Sequence of the second protein:
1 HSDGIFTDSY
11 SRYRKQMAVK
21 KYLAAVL

These two protein chains interact to form a complex.

Sequence of the first protein:
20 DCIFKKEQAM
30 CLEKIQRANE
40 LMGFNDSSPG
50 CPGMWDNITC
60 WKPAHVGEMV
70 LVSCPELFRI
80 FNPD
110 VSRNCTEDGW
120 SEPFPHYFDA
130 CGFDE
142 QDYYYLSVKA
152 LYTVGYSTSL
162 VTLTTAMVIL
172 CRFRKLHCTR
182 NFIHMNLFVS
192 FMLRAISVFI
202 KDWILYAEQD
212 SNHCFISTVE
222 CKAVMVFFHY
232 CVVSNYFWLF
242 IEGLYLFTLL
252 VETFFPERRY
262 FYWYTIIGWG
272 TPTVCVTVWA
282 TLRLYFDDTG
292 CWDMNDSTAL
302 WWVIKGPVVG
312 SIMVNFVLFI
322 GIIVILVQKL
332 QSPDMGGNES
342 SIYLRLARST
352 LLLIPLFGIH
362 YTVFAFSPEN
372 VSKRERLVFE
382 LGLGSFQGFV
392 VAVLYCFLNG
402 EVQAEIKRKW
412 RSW

Residue-level contacts at the interface:
Residue N296 in the first protein interacts with residue G4 in the second protein (closest heavy-atom distance 3.6 Å).
Residue W302 in the first protein contacts residue H1 in the second protein (closest heavy-atom distance 3.5 Å).
Residue L378 in the first protein is in contact with residue F6 in the second protein (closest heavy-atom distance 3.6 Å).
Residue Y237 in the first protein contacts residue S2 in the second protein (closest heavy-atom distance 4.0 Å).
Residue F216 in the first protein contacts residue K15 in the second protein (closest heavy-atom distance 3.5 Å).
Residue K374 in the first protein interacts with residue S9 in the second protein (closest heavy-atom distance 3.4 Å).
Residue I79 in the first protein interacts with residue K15 in the second protein (closest heavy-atom distance 3.9 Å).
Residue M295 in the first protein interacts with residue S11 in the second protein (closest heavy-atom distance 3.7 Å).
Residue F80 in the first protein contacts residue V19 in the second protein (closest heavy-atom distance 3.4 Å).
Residue L382 in the first protein interacts with residue F6 in the second protein (closest heavy-atom distance 3.7 Å).
Residue D297 in the first protein interacts with residue R12 in the second protein (closest heavy-atom distance 2.9 Å).
Residue L147 in the first protein interacts with residue Y10 in the second protein (closest heavy-atom distance 3.6 Å).
Residue Y153 in the first protein is in contact with residue F6 in the second protein (closest heavy-atom distance 3.1 Å).
Residue K150 in the first protein interacts with residue Y10 in the second protein (closest heavy-atom distance 4.1 Å).
Residue Q210 in the first protein contacts residue R14 in the second protein (closest heavy-atom distance 3.3 Å).
Residue Y146 in the first protein contacts residue S9 in the second protein (closest heavy-atom distance 3.4 Å).
Residue M295 in the first protein is in contact with residue R12 in the second protein (closest heavy-atom distance 3.9 Å).
Residue L382 in the first protein is in contact with residue D3 in the second protein (closest heavy-atom distance 3.2 Å).
Residue Y207 in the first protein contacts residue T7 in the second protein (closest heavy-atom distance 3.1 Å).
Residue L76 in the first protein interacts with residue V19 in the second protein (closest heavy-atom distance 3.9 Å).
Residue L206 in the first protein contacts residue T7 in the second protein (closest heavy-atom distance 4.0 Å).
Residue R377 in the first protein contacts residue I5 in the second protein (closest heavy-atom distance 3.7 Å).
Residue Y157 in the first protein is in contact with residue D3 in the second protein (closest heavy-atom distance 3.3 Å).
Residue Y207 in the first protein contacts residue Y10 in the second protein (closest heavy-atom distance 3.4 Å).
Residue I79 in the first protein is in contact with residue Q16 in the second protein (closest heavy-atom distance 3.1 Å).
Residue H230 in the first protein is in contact with residue H1 in the second protein (closest heavy-atom distance 3.5 Å).
Residue L378 in the first protein interacts with residue S2 in the second protein (closest heavy-atom distance 3.9 Å).
Residue R195 in the first protein contacts residue D3 in the second protein (closest heavy-atom distance 2.5 Å).
Residue D143 in the first protein interacts with residue Y13 in the second protein (closest heavy-atom distance 3.3 Å).
Residue V233 in the first protein is in contact with residue H1 in the second protein (closest heavy-atom distance 3.4 Å).
Residue V233 in the first protein contacts residue D3 in the second protein (closest heavy-atom distance 4.0 Å).
Residue K24 in the first protein contacts residue Y22 in the second protein (closest heavy-atom distance 3.5 Å).
Residue F229 in the first protein contacts residue D3 in the second protein (closest heavy-atom distance 3.4 Å).
Residue F77 in the first protein contacts residue L23 in the second protein (closest heavy-atom distance 3.6 Å).
Residue D294 in the first protein contacts residue D8 in the second protein (closest heavy-atom distance 3.3 Å).
Residue Y207 in the first protein is in contact with residue S11 in the second protein (closest heavy-atom distance 3.2 Å).
Residue M295 in the first protein interacts with residue D8 in the second protein (closest heavy-atom distance 3.3 Å).
Residue F229 in the first protein is in contact with residue H1 in the second protein (closest heavy-atom distance 4.1 Å).
Residue Y207 in the first protein contacts residue R14 in the second protein (closest heavy-atom distance 3.6 Å).
Residue N56 in the first protein is in contact with residue V26 in the second protein (closest heavy-atom distance 3.6 Å).
Residue E370 in the first protein is in contact with residue I5 in the second protein (closest heavy-atom distance 3.5 Å).
Residue F23 in the first protein is in contact with residue Y22 in the second protein (closest heavy-atom distance 3.7 Å).
Residue F80 in the first protein is in contact with residue K20 in the second protein (closest heavy-atom distance 3.4 Å).
Residue N56 in the first protein is in contact with residue Y22 in the second protein (closest heavy-atom distance 3.3 Å).
Residue D294 in the first protein is in contact with residue S11 in the second protein (closest heavy-atom distance 2.9 Å).
Residue W302 in the first protein contacts residue G4 in the second protein (closest heavy-atom distance 3.8 Å).
Residue D294 in the first protein interacts with residue T7 in the second protein (closest heavy-atom distance 3.9 Å).
Residue Y237 in the first protein contacts residue H1 in the second protein (closest heavy-atom distance 3.7 Å).
Residue F132 in the first protein interacts with residue K20 in the second protein (closest heavy-atom distance 3.2 Å).
Residue E381 in the first protein interacts with residue S2 in the second protein (closest heavy-atom distance 3.3 Å).
Residue V149 in the first protein interacts with residue F6 in the second protein (closest heavy-atom distance 3.6 Å).
Residue K202 in the first protein interacts with residue T7 in the second protein (closest heavy-atom distance 2.5 Å).
Residue Y146 in the first protein interacts with residue Y13 in the second protein (closest heavy-atom distance 3.8 Å).
Residue F80 in the first protein contacts residue Q16 in the second protein (closest heavy-atom distance 3.4 Å).
Residue Q142 in the first protein contacts residue Y13 in the second protein (closest heavy-atom distance 3.6 Å).
Residue E134 in the first protein contacts residue K20 in the second protein (closest heavy-atom distance 3.4 Å).
Residue Y146 in the first protein contacts residue Y10 in the second protein (closest heavy-atom distance 3.8 Å).
Residue Q27 in the first protein contacts residue Y22 in the second protein (closest heavy-atom distance 3.3 Å).
Residue N296 in the first protein interacts with residue D8 in the second protein (closest heavy-atom distance 2.9 Å).
Residue Y146 in the first protein is in contact with residue F6 in the second protein (closest heavy-atom distance 3.7 Å).